This data describes a binding interaction between two proteins.

Contacts between the two chains:
Residue H370 in the second protein contacts residue M47 in the first protein (closest heavy-atom distance 3.4 Å).
Residue L366 in the second protein interacts with residue Y97 in the first protein (closest heavy-atom distance 3.0 Å).
Residue M356 in the second protein interacts with residue K67 in the first protein (closest heavy-atom distance 3.1 Å).
Residue W363 in the second protein is in contact with residue G55 in the first protein (closest heavy-atom distance 3.5 Å).
Residue Y362 in the second protein is in contact with residue K91 in the first protein (closest heavy-atom distance 3.7 Å).
Residue Y362 in the second protein is in contact with residue H70 in the first protein (closest heavy-atom distance 3.4 Å).
Residue Q337 in the second protein interacts with residue H70 in the first protein (closest heavy-atom distance 5.0 Å).
Residue S367 in the second protein is in contact with residue Y97 in the first protein (closest heavy-atom distance 3.3 Å).
Residue F359 in the second protein interacts with residue V72 in the first protein (closest heavy-atom distance 3.7 Å).
Residue F359 in the second protein is in contact with residue G55 in the first protein (closest heavy-atom distance 4.2 Å).
Residue W363 in the second protein contacts residue V90 in the first protein (closest heavy-atom distance 3.4 Å).
Residue S367 in the second protein interacts with residue L51 in the first protein (closest heavy-atom distance 3.8 Å).
Residue F359 in the second protein is in contact with residue H70 in the first protein (closest heavy-atom distance 4.9 Å).
Residue F359 in the second protein is in contact with residue V90 in the first protein (closest heavy-atom distance 3.4 Å).
Residue W363 in the second protein is in contact with residue L51 in the first protein (closest heavy-atom distance 3.0 Å).
Residue F359 in the second protein is in contact with residue Y64 in the first protein (closest heavy-atom distance 3.7 Å).
Residue W363 in the second protein is in contact with residue F88 in the first protein (closest heavy-atom distance 4.9 Å).
Residue Q337 in the second protein contacts residue K91 in the first protein (closest heavy-atom distance 3.1 Å).
Residue H370 in the second protein interacts with residue T23 in the first protein (closest heavy-atom distance 3.4 Å).
Residue Y362 in the second protein interacts with residue H93 in the first protein (closest heavy-atom distance 4.6 Å).
Residue N369 in the second protein contacts residue Y97 in the first protein (closest heavy-atom distance 3.6 Å).
Residue S358 in the second protein interacts with residue Q69 in the first protein (closest heavy-atom distance 3.4 Å).
Residue L366 in the second protein interacts with residue I96 in the first protein (closest heavy-atom distance 4.1 Å).
Residue H370 in the second protein interacts with residue Y101 in the first protein (closest heavy-atom distance 3.2 Å).
Residue H370 in the second protein interacts with residue Y97 in the first protein (closest heavy-atom distance 3.1 Å).
Residue L365 in the second protein contacts residue H93 in the first protein (closest heavy-atom distance 3.4 Å).
Residue N369 in the second protein is in contact with residue H93 in the first protein (closest heavy-atom distance 2.6 Å).
Residue L366 in the second protein interacts with residue V90 in the first protein (closest heavy-atom distance 3.9 Å).
Residue A360 in the second protein contacts residue M59 in the first protein (closest heavy-atom distance 4.2 Å).
Residue L366 in the second protein is in contact with residue H93 in the first protein (closest heavy-atom distance 3.4 Å).
Residue M356 in the second protein interacts with residue E66 in the first protein (closest heavy-atom distance 4.5 Å).
Residue W363 in the second protein contacts residue L54 in the first protein (closest heavy-atom distance 3.7 Å).
Residue T357 in the second protein is in contact with residue Q69 in the first protein (closest heavy-atom distance 3.5 Å).
Residue M356 in the second protein interacts with residue Q69 in the first protein (closest heavy-atom distance 3.5 Å).
Residue H370 in the second protein contacts residue L51 in the first protein (closest heavy-atom distance 4.7 Å).
Residue M333 in the second protein is in contact with residue K91 in the first protein (closest heavy-atom distance 3.7 Å).
Residue M333 in the second protein is in contact with residue H93 in the first protein (closest heavy-atom distance 4.3 Å).
Residue F359 in the second protein interacts with residue I58 in the first protein (closest heavy-atom distance 3.5 Å).
Residue F359 in the second protein contacts residue M59 in the first protein (closest heavy-atom distance 3.3 Å).
Residue Y362 in the second protein interacts with residue V90 in the first protein (closest heavy-atom distance 3.9 Å).
Residue W363 in the second protein interacts with residue I58 in the first protein (closest heavy-atom distance 4.0 Å).
Residue Y362 in the second protein is in contact with residue Q69 in the first protein (closest heavy-atom distance 3.8 Å).
Residue L366 in the second protein is in contact with residue L51 in the first protein (closest heavy-atom distance 4.7 Å).
Residue I330 in the second protein interacts with residue H93 in the first protein (closest heavy-atom distance 3.9 Å).
Residue W363 in the second protein interacts with residue I100 in the first protein (closest heavy-atom distance 4.8 Å).
Residue G372 in the second protein interacts with residue R94 in the first protein (closest heavy-atom distance 3.6 Å).
Residue F359 in the second protein interacts with residue Q69 in the first protein (closest heavy-atom distance 3.1 Å).
Residue W363 in the second protein is in contact with residue F52 in the first protein (closest heavy-atom distance 4.7 Å).
Residue M368 in the second protein contacts residue Y97 in the first protein (closest heavy-atom distance 4.6 Å).
Residue W363 in the second protein is in contact with residue I96 in the first protein (closest heavy-atom distance 4.7 Å).

Sequence of the first protein:
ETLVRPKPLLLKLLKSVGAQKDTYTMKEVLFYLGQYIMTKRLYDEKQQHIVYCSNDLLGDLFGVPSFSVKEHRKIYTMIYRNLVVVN

Sequence of the second protein:
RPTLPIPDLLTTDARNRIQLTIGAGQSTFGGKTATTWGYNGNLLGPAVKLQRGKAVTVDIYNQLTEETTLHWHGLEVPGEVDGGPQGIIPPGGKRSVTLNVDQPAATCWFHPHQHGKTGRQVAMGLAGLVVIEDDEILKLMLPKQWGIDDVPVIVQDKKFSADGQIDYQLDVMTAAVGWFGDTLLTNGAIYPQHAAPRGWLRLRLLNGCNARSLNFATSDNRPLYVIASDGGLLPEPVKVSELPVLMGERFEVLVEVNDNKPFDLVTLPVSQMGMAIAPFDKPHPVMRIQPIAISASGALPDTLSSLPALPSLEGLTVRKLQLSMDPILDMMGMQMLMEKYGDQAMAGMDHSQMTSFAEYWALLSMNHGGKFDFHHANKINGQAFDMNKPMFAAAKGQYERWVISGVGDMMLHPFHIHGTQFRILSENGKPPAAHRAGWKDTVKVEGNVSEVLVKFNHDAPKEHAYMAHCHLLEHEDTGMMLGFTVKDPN